Sequence of protein 1:
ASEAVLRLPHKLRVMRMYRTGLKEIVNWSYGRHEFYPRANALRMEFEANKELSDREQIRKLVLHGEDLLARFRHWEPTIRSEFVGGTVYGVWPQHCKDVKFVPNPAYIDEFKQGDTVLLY

Sequence of protein 2:
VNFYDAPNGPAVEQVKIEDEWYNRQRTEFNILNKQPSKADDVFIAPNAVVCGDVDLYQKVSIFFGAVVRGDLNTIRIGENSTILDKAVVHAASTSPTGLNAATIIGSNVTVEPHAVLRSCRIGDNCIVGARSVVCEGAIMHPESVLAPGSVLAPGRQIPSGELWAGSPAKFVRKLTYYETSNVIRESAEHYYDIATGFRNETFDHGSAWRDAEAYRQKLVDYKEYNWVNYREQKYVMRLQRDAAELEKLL

Interface contacts:
Residue Y208 in protein 2 is in contact with residue D110 in protein 1 (closest heavy-atom distance 3.4 Å).
Residue Y208 in protein 2 interacts with residue I109 in protein 1 (closest heavy-atom distance 4.4 Å).
Residue E216 in protein 2 is in contact with residue D110 in protein 1 (closest heavy-atom distance 3.6 Å).
Residue R215 in protein 2 interacts with residue T117 in protein 1 (closest heavy-atom distance 3.8 Å).
Residue R215 in protein 2 interacts with residue L119 in protein 1 (closest heavy-atom distance 4.1 Å).
Residue E216 in protein 2 interacts with residue K113 in protein 1 (closest heavy-atom distance 3.4 Å).
Residue Q88 in protein 2 interacts with residue Y121 in protein 1 (closest heavy-atom distance 4.5 Å).

This data describes a binding interaction between two proteins.